Sequence of chain A:
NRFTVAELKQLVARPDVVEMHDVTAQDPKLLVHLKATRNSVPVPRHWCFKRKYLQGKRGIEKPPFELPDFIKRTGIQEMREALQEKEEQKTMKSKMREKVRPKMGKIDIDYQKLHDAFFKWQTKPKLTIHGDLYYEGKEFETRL

This data describes a binding interaction between two proteins.

Interface contacts:
Residue T208 in chain B interacts with residue V557 in chain A (closest heavy-atom distance 4.3 Å).

Sequence of chain B:
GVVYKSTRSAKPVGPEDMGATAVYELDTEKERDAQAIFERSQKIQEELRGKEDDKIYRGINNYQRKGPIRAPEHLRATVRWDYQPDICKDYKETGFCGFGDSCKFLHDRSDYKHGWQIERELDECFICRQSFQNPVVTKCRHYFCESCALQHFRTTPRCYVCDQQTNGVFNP